Sequence of protein 1:
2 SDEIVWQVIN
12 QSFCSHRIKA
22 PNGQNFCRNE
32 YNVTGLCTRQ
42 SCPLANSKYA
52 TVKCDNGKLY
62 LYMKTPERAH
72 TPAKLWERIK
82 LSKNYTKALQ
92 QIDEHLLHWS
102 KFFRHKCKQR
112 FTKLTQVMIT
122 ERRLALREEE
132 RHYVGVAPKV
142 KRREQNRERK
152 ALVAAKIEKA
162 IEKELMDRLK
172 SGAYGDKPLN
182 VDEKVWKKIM

Residue-level contacts at the interface:
Residue H233 in protein 2 contacts residue I158 in protein 1 (closest heavy-atom distance 3.5 Å).
Residue K249 in protein 2 contacts residue V186 in protein 1 (closest heavy-atom distance 3.4 Å).
Residue Y238 in protein 2 contacts residue A152 in protein 1 (closest heavy-atom distance 3.6 Å).
Residue R242 in protein 2 contacts residue I158 in protein 1 (closest heavy-atom distance 3.6 Å).
Residue E196 in protein 2 is in contact with residue Y175 in protein 1 (closest heavy-atom distance 3.0 Å).
Residue N151 in protein 2 is in contact with residue R132 in protein 1 (closest heavy-atom distance 2.9 Å).
Residue E196 in protein 2 contacts residue N181 in protein 1 (closest heavy-atom distance 3.6 Å).
Residue R269 in protein 2 contacts residue H133 in protein 1 (closest heavy-atom distance 4.0 Å).
Residue E225 in protein 2 is in contact with residue L180 in protein 1 (closest heavy-atom distance 3.7 Å).
Residue E152 in protein 2 is in contact with residue R132 in protein 1 (closest heavy-atom distance 2.4 Å).
Residue Q235 in protein 2 is in contact with residue A156 in protein 1 (closest heavy-atom distance 3.4 Å).
Residue V254 in protein 2 interacts with residue L166 in protein 1 (closest heavy-atom distance 3.8 Å).
Residue E196 in protein 2 is in contact with residue R169 in protein 1 (closest heavy-atom distance 3.8 Å).
Residue D250 in protein 2 is in contact with residue V186 in protein 1 (closest heavy-atom distance 3.9 Å).
Residue I198 in protein 2 contacts residue R169 in protein 1 (closest heavy-atom distance 4.0 Å).
Residue F248 in protein 2 contacts residue V186 in protein 1 (closest heavy-atom distance 3.9 Å).
Residue F248 in protein 2 contacts residue N181 in protein 1 (closest heavy-atom distance 3.6 Å).
Residue E252 in protein 2 is in contact with residue M167 in protein 1 (closest heavy-atom distance 3.1 Å).
Residue Y238 in protein 2 contacts residue E149 in protein 1 (closest heavy-atom distance 3.4 Å).
Residue R236 in protein 2 interacts with residue K151 in protein 1 (closest heavy-atom distance 3.4 Å).
Residue R126 in protein 2 is in contact with residue E131 in protein 1 (closest heavy-atom distance 2.3 Å).
Residue R253 in protein 2 interacts with residue E163 in protein 1 (closest heavy-atom distance 4.2 Å).
Residue Q235 in protein 2 contacts residue A152 in protein 1 (closest heavy-atom distance 3.7 Å).
Residue F248 in protein 2 interacts with residue L170 in protein 1 (closest heavy-atom distance 3.7 Å).
Residue F240 in protein 2 contacts residue L153 in protein 1 (closest heavy-atom distance 3.6 Å).
Residue T231 in protein 2 is in contact with residue I162 in protein 1 (closest heavy-atom distance 3.7 Å).
Residue K131 in protein 2 is in contact with residue E129 in protein 1 (closest heavy-atom distance 3.9 Å).
Residue H244 in protein 2 interacts with residue I162 in protein 1 (closest heavy-atom distance 4.2 Å).
Residue N200 in protein 2 contacts residue E165 in protein 1 (closest heavy-atom distance 2.7 Å).
Residue F248 in protein 2 interacts with residue V182 in protein 1 (closest heavy-atom distance 3.6 Å).
Residue I224 in protein 2 contacts residue N181 in protein 1 (closest heavy-atom distance 2.9 Å).
Residue K288 in protein 2 contacts residue R144 in protein 1 (closest heavy-atom distance 4.3 Å).
Residue K174 in protein 2 is in contact with residue E145 in protein 1 (closest heavy-atom distance 3.1 Å).
Residue F128 in protein 2 is in contact with residue R128 in protein 1 (closest heavy-atom distance 3.2 Å).
Residue E252 in protein 2 contacts residue K171 in protein 1 (closest heavy-atom distance 3.8 Å).
Residue Y238 in protein 2 interacts with residue E145 in protein 1 (closest heavy-atom distance 3.7 Å).
Residue L256 in protein 2 contacts residue E159 in protein 1 (closest heavy-atom distance 3.7 Å).
Residue R236 in protein 2 contacts residue A155 in protein 1 (closest heavy-atom distance 3.6 Å).
Residue D287 in protein 2 is in contact with residue R144 in protein 1 (closest heavy-atom distance 3.7 Å).
Residue Y246 in protein 2 is in contact with residue L166 in protein 1 (closest heavy-atom distance 3.5 Å).
Residue S177 in protein 2 contacts residue E149 in protein 1 (closest heavy-atom distance 3.8 Å).
Residue D250 in protein 2 interacts with residue K189 in protein 1 (closest heavy-atom distance 4.2 Å).
Residue L199 in protein 2 is in contact with residue E165 in protein 1 (closest heavy-atom distance 3.8 Å).
Residue P284 in protein 2 contacts residue R144 in protein 1 (closest heavy-atom distance 3.4 Å).
Residue R242 in protein 2 is in contact with residue L153 in protein 1 (closest heavy-atom distance 4.0 Å).
Residue I198 in protein 2 is in contact with residue E165 in protein 1 (closest heavy-atom distance 3.3 Å).
Residue I224 in protein 2 is in contact with residue L180 in protein 1 (closest heavy-atom distance 3.7 Å).
Residue V254 in protein 2 is in contact with residue E163 in protein 1 (closest heavy-atom distance 2.9 Å).
Residue S176 in protein 2 contacts residue E149 in protein 1 (closest heavy-atom distance 2.6 Å).
Residue F240 in protein 2 interacts with residue E149 in protein 1 (closest heavy-atom distance 4.3 Å).
Residue R227 in protein 2 interacts with residue N181 in protein 1 (closest heavy-atom distance 3.4 Å).
Residue R236 in protein 2 interacts with residue A152 in protein 1 (closest heavy-atom distance 4.1 Å).
Residue I198 in protein 2 is in contact with residue I162 in protein 1 (closest heavy-atom distance 3.8 Å).
Residue K290 in protein 2 is in contact with residue R148 in protein 1 (closest heavy-atom distance 3.5 Å).
Residue L256 in protein 2 is in contact with residue I162 in protein 1 (closest heavy-atom distance 4.0 Å).
Residue N100 in protein 2 contacts residue R132 in protein 1 (closest heavy-atom distance 3.0 Å).
Residue L197 in protein 2 contacts residue R169 in protein 1 (closest heavy-atom distance 2.5 Å).
Residue D287 in protein 2 interacts with residue R148 in protein 1 (closest heavy-atom distance 2.7 Å).
Residue H233 in protein 2 contacts residue A156 in protein 1 (closest heavy-atom distance 3.4 Å).
Residue Y238 in protein 2 interacts with residue R148 in protein 1 (closest heavy-atom distance 3.3 Å).

Sequence of protein 2:
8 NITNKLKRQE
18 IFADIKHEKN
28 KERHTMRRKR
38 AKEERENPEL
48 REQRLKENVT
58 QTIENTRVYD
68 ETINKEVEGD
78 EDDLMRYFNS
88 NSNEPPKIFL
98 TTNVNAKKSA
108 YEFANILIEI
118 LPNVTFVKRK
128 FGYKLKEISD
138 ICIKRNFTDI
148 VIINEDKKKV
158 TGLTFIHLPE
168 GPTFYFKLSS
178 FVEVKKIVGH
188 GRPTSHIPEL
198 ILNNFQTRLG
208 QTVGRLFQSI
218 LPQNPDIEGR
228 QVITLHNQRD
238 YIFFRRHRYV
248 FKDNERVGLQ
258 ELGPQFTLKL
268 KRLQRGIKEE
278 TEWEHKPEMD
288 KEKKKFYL

This data describes a binding interaction between two proteins.